Contacts between the two chains:
Residue F28 in chain A interacts with residue M20 in chain B (closest heavy-atom distance 3.8 Å).
Residue A59 in chain A is in contact with residue A55 in chain B (closest heavy-atom distance 3.4 Å).
Residue Q38 in chain A interacts with residue R30 in chain B (closest heavy-atom distance 2.7 Å).
Residue A59 in chain A is in contact with residue E52 in chain B (closest heavy-atom distance 3.7 Å).
Residue I45 in chain A interacts with residue L37 in chain B (closest heavy-atom distance 3.8 Å).
Residue Q38 in chain A interacts with residue V27 in chain B (closest heavy-atom distance 3.0 Å).
Residue K68 in chain A contacts residue Y62 in chain B (closest heavy-atom distance 3.3 Å).
Residue A66 in chain A is in contact with residue L58 in chain B (closest heavy-atom distance 4.0 Å).
Residue Y55 in chain A interacts with residue A48 in chain B (closest heavy-atom distance 3.9 Å).
Residue I42 in chain A is in contact with residue R30 in chain B (closest heavy-atom distance 3.5 Å).
Residue A66 in chain A is in contact with residue Y62 in chain B (closest heavy-atom distance 3.4 Å).
Residue L24 in chain A interacts with residue V16 in chain B (closest heavy-atom distance 3.7 Å).
Residue K65 in chain A is in contact with residue K59 in chain B (closest heavy-atom distance 3.5 Å).
Residue A59 in chain A interacts with residue F51 in chain B (closest heavy-atom distance 3.6 Å).
Residue I45 in chain A interacts with residue D38 in chain B (closest heavy-atom distance 3.5 Å).
Residue S20 in chain A contacts residue V13 in chain B (closest heavy-atom distance 3.8 Å).
Residue D62 in chain A contacts residue A56 in chain B (closest heavy-atom distance 3.3 Å).
Residue K65 in chain A is in contact with residue W63 in chain B (closest heavy-atom distance 3.1 Å).
Residue L24 in chain A contacts residue M20 in chain B (closest heavy-atom distance 4.0 Å).
Residue L24 in chain A is in contact with residue V17 in chain B (closest heavy-atom distance 3.9 Å).
Residue R58 in chain A interacts with residue E52 in chain B (closest heavy-atom distance 3.1 Å).
Residue M31 in chain A contacts residue V24 in chain B (closest heavy-atom distance 3.8 Å).
Residue M31 in chain A interacts with residue N23 in chain B (closest heavy-atom distance 3.5 Å).
Residue E23 in chain A contacts residue R21 in chain B (closest heavy-atom distance 3.8 Å).
Residue Q38 in chain A contacts residue D31 in chain B (closest heavy-atom distance 3.0 Å).
Residue L34 in chain A contacts residue V27 in chain B (closest heavy-atom distance 3.4 Å).
Residue R10 in chain A interacts with residue S2 in chain B (closest heavy-atom distance 3.0 Å).
Residue I42 in chain A is in contact with residue L34 in chain B (closest heavy-atom distance 3.7 Å).
Residue V35 in chain A contacts residue V27 in chain B (closest heavy-atom distance 3.8 Å).
Residue M41 in chain A interacts with residue D31 in chain B (closest heavy-atom distance 3.8 Å).
Residue N48 in chain A is in contact with residue D42 in chain B (closest heavy-atom distance 3.6 Å).
Residue I14 in chain A is in contact with residue L6 in chain B (closest heavy-atom distance 3.8 Å).
Residue N48 in chain A contacts residue A41 in chain B (closest heavy-atom distance 3.5 Å).
Residue Y55 in chain A interacts with residue S49 in chain B (closest heavy-atom distance 4.0 Å).
Residue L17 in chain A interacts with residue V13 in chain B (closest heavy-atom distance 3.8 Å).
Residue L17 in chain A is in contact with residue Q10 in chain B (closest heavy-atom distance 3.1 Å).
Residue Y55 in chain A interacts with residue Q45 in chain B (closest heavy-atom distance 3.7 Å).
Residue M41 in chain A is in contact with residue L34 in chain B (closest heavy-atom distance 3.8 Å).
Residue V56 in chain A is in contact with residue A48 in chain B (closest heavy-atom distance 4.0 Å).
Residue K68 in chain A is in contact with residue W63 in chain B (closest heavy-atom distance 3.9 Å).
Residue Q38 in chain A contacts residue L34 in chain B (closest heavy-atom distance 3.7 Å).
Residue L34 in chain A interacts with residue L28 in chain B (closest heavy-atom distance 4.0 Å).
Residue M41 in chain A contacts residue D38 in chain B (closest heavy-atom distance 3.9 Å).
Residue I45 in chain A is in contact with residue L34 in chain B (closest heavy-atom distance 3.7 Å).
Residue I21 in chain A interacts with residue V13 in chain B (closest heavy-atom distance 3.9 Å).
Residue N48 in chain A interacts with residue Q45 in chain B (closest heavy-atom distance 3.4 Å).
Residue R44 in chain A is in contact with residue D38 in chain B (closest heavy-atom distance 2.9 Å).
Residue Y55 in chain A interacts with residue E52 in chain B (closest heavy-atom distance 3.5 Å).
Residue M27 in chain A is in contact with residue V17 in chain B (closest heavy-atom distance 3.4 Å).
Residue M27 in chain A is in contact with residue M20 in chain B (closest heavy-atom distance 3.9 Å).
Residue S20 in chain A is in contact with residue Q10 in chain B (closest heavy-atom distance 2.9 Å).
Residue M41 in chain A is in contact with residue S35 in chain B (closest heavy-atom distance 3.8 Å).
Residue D62 in chain A interacts with residue K59 in chain B (closest heavy-atom distance 3.0 Å).
Residue R10 in chain A contacts residue L6 in chain B (closest heavy-atom distance 3.2 Å).
Residue M27 in chain A interacts with residue R21 in chain B (closest heavy-atom distance 4.0 Å).
Residue K16 in chain A contacts residue Q10 in chain B (closest heavy-atom distance 3.7 Å).
Residue V49 in chain A interacts with residue A41 in chain B (closest heavy-atom distance 3.9 Å).
Residue A52 in chain A is in contact with residue Q45 in chain B (closest heavy-atom distance 3.8 Å).
Residue D62 in chain A interacts with residue A55 in chain B (closest heavy-atom distance 3.6 Å).
Residue M31 in chain A interacts with residue V27 in chain B (closest heavy-atom distance 3.7 Å).

Sequence of chain A:
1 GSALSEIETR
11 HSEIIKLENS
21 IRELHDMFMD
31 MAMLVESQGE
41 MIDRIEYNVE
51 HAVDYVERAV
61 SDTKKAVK

These two protein chains interact to form a complex.

Sequence of chain B:
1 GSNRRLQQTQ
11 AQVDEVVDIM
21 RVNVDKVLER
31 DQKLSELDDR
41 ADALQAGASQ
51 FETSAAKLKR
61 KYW